This data describes a binding interaction between two proteins.

Sequence of protein 2:
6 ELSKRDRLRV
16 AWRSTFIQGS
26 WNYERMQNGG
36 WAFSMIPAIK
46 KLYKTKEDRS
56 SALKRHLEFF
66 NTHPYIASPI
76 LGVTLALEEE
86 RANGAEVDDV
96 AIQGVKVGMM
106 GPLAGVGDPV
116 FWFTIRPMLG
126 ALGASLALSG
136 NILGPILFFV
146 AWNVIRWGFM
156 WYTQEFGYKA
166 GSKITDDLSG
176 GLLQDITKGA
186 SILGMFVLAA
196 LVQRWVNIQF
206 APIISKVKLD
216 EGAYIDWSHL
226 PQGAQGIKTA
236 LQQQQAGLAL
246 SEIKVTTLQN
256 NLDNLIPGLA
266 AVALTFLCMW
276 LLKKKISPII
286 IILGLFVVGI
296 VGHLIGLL

Sequence of protein 1:
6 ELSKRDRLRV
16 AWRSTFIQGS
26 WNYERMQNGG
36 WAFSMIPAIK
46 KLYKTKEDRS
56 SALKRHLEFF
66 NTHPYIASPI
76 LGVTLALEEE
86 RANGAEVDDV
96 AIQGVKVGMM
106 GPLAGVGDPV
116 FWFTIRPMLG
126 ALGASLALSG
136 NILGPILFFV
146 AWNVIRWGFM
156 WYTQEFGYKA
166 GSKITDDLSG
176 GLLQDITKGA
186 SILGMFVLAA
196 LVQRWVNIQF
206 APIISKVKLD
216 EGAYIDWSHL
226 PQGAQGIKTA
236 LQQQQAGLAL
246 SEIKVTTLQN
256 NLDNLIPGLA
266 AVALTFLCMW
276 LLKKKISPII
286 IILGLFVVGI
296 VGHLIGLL

Interface contacts:
Residue L245 in protein 2 is in contact with residue Q240 in protein 1 (closest heavy-atom distance 4.8 Å).
Residue S130 in protein 2 is in contact with residue N256 in protein 1 (closest heavy-atom distance 4.1 Å).
Residue L127 in protein 2 contacts residue L260 in protein 1 (closest heavy-atom distance 3.9 Å).
Residue I232 in protein 2 interacts with residue I232 in protein 1 (closest heavy-atom distance 3.5 Å).
Residue G135 in protein 2 is in contact with residue I209 in protein 1 (closest heavy-atom distance 4.8 Å).
Residue L133 in protein 2 interacts with residue N256 in protein 1 (closest heavy-atom distance 3.6 Å).
Residue Q239 in protein 2 interacts with residue L236 in protein 1 (closest heavy-atom distance 3.2 Å).
Residue S134 in protein 2 interacts with residue N256 in protein 1 (closest heavy-atom distance 4.7 Å).
Residue Q239 in protein 2 is in contact with residue Q240 in protein 1 (closest heavy-atom distance 3.4 Å).
Residue L245 in protein 2 contacts residue Q237 in protein 1 (closest heavy-atom distance 4.4 Å).
Residue S134 in protein 2 is in contact with residue I209 in protein 1 (closest heavy-atom distance 3.4 Å).
Residue S134 in protein 2 contacts residue L253 in protein 1 (closest heavy-atom distance 4.7 Å).
Residue G231 in protein 2 interacts with residue I232 in protein 1 (closest heavy-atom distance 4.5 Å).
Residue L245 in protein 2 contacts residue K233 in protein 1 (closest heavy-atom distance 4.0 Å).
Residue L245 in protein 2 interacts with residue L236 in protein 1 (closest heavy-atom distance 4.2 Å).
Residue S246 in protein 2 contacts residue Q237 in protein 1 (closest heavy-atom distance 3.8 Å).
Residue W222 in protein 2 is in contact with residue A229 in protein 1 (closest heavy-atom distance 3.3 Å).
Residue Q227 in protein 2 interacts with residue A229 in protein 1 (closest heavy-atom distance 4.6 Å).
Residue S130 in protein 2 is in contact with residue L260 in protein 1 (closest heavy-atom distance 3.5 Å).
Residue S246 in protein 2 contacts residue K233 in protein 1 (closest heavy-atom distance 4.2 Å).
Residue L236 in protein 2 is in contact with residue L236 in protein 1 (closest heavy-atom distance 4.1 Å).
Residue Q227 in protein 2 is in contact with residue Q227 in protein 1 (closest heavy-atom distance 5.0 Å).
Residue Q227 in protein 2 interacts with residue G228 in protein 1 (closest heavy-atom distance 3.5 Å).
Residue A126 in protein 2 interacts with residue L260 in protein 1 (closest heavy-atom distance 4.1 Å).
Residue W222 in protein 2 interacts with residue K233 in protein 1 (closest heavy-atom distance 3.4 Å).
Residue A235 in protein 2 is in contact with residue I232 in protein 1 (closest heavy-atom distance 4.5 Å).
Residue L133 in protein 2 contacts residue I209 in protein 1 (closest heavy-atom distance 3.8 Å).
Residue W222 in protein 2 interacts with residue I232 in protein 1 (closest heavy-atom distance 3.5 Å).